Sequence of chain B:
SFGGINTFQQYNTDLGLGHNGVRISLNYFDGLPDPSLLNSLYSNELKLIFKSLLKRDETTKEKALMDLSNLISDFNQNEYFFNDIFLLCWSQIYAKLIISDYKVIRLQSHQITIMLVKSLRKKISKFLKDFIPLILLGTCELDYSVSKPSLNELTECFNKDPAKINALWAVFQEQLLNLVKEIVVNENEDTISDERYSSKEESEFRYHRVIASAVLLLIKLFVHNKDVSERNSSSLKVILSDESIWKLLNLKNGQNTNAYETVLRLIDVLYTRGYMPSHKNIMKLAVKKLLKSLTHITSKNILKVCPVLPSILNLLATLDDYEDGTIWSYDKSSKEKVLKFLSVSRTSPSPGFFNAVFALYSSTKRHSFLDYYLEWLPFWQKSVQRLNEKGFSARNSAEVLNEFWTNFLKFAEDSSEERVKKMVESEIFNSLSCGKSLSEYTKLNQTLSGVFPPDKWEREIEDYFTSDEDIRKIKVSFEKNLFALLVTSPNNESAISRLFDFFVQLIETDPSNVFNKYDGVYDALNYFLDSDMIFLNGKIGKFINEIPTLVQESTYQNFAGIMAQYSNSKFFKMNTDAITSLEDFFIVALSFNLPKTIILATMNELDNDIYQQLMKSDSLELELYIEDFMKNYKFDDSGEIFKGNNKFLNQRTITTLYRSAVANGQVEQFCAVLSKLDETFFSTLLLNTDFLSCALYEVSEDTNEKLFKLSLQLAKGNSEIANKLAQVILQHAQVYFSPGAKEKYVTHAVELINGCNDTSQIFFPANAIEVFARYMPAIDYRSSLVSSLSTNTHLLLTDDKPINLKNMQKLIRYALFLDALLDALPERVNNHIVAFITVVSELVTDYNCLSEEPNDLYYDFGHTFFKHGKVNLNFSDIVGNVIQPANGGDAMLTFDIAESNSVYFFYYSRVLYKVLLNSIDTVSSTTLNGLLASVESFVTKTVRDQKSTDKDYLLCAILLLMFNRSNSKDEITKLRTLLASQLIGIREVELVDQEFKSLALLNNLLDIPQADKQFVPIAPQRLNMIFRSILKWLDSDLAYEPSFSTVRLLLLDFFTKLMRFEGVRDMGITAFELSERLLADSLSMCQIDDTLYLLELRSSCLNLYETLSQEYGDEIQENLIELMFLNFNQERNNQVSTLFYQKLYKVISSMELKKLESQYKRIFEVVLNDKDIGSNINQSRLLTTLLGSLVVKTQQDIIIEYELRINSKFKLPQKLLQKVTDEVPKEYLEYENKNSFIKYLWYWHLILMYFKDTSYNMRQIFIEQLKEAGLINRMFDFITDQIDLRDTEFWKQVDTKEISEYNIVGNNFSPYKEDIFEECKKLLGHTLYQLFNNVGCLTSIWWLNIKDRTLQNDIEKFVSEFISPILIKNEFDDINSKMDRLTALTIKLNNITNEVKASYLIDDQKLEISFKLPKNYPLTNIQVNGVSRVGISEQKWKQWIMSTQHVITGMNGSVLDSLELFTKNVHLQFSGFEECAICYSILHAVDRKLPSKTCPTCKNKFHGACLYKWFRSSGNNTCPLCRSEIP

This data describes a binding interaction between two proteins.

Interface contacts:
Residue I1424 in chain B is in contact with residue E110 in chain A (closest heavy-atom distance 3.8 Å).
Residue I1424 in chain B is in contact with residue V109 in chain A (closest heavy-atom distance 3.4 Å).
Residue T1425 in chain B is in contact with residue R74 in chain A (closest heavy-atom distance 4.4 Å).
Residue T1425 in chain B interacts with residue V109 in chain A (closest heavy-atom distance 3.6 Å).
Residue N1422 in chain B is in contact with residue E110 in chain A (closest heavy-atom distance 3.5 Å).
Residue E1427 in chain B interacts with residue R74 in chain A (closest heavy-atom distance 4.9 Å).
Residue N1422 in chain B is in contact with residue V109 in chain A (closest heavy-atom distance 4.3 Å).
Residue K1420 in chain B is in contact with residue E110 in chain A (closest heavy-atom distance 3.6 Å).
Residue I1424 in chain B is in contact with residue V108 in chain A (closest heavy-atom distance 3.5 Å).

Sequence of chain A:
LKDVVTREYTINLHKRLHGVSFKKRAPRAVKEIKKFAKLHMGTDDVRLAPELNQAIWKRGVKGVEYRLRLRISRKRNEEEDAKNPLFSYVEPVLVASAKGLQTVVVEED